Sequence of chain B:
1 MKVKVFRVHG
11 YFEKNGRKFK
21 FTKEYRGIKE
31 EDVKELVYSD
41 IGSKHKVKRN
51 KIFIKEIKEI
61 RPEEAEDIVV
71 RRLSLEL

These two protein chains interact to form a complex.

Residue-level contacts at the interface:
Residue V3 in chain A contacts residue V69 in chain B (closest heavy-atom distance 4.0 Å).
Residue A5 in chain A is in contact with residue E76 in chain B (closest heavy-atom distance 3.4 Å).
Residue A5 in chain A is in contact with residue L73 in chain B (closest heavy-atom distance 4.0 Å).
Residue W6 in chain A contacts residue E76 in chain B (closest heavy-atom distance 3.5 Å).
Residue V3 in chain A is in contact with residue R72 in chain B (closest heavy-atom distance 3.8 Å).
Residue D4 in chain A interacts with residue E76 in chain B (closest heavy-atom distance 3.8 Å).
Residue W6 in chain A interacts with residue R72 in chain B (closest heavy-atom distance 4.1 Å).
Residue D4 in chain A contacts residue R72 in chain B (closest heavy-atom distance 2.9 Å).
Residue D4 in chain A is in contact with residue L73 in chain B (closest heavy-atom distance 3.9 Å).
Residue V3 in chain A is in contact with residue L73 in chain B (closest heavy-atom distance 3.5 Å).

Sequence of chain A:
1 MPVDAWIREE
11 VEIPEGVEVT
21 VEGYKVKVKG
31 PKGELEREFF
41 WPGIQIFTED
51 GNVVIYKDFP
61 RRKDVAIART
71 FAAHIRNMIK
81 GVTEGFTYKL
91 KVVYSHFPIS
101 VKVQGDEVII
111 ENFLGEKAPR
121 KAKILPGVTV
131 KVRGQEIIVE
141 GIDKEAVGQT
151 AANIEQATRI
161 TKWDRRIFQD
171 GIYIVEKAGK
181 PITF